Sequence of the second protein:
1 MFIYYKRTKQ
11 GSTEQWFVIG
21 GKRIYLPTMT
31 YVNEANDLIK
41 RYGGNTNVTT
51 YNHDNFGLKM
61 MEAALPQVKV

The following describes two proteins that form a bound complex.

Residue-level contacts at the interface:
Residue V68 in the second protein is in contact with residue A63 in the first protein (closest heavy-atom distance 3.8 Å).
Residue I24 in the second protein contacts residue M60 in the first protein (closest heavy-atom distance 3.7 Å).
Residue V70 in the second protein is in contact with residue K59 in the first protein (closest heavy-atom distance 4.0 Å).
Residue Y42 in the second protein interacts with residue Y51 in the first protein (closest heavy-atom distance 2.7 Å).
Residue G20 in the second protein interacts with residue A64 in the first protein (closest heavy-atom distance 4.2 Å).
Residue L26 in the second protein is in contact with residue M60 in the first protein (closest heavy-atom distance 3.5 Å).
Residue I19 in the second protein contacts residue M60 in the first protein (closest heavy-atom distance 5.0 Å).
Residue R41 in the second protein contacts residue N45 in the first protein (closest heavy-atom distance 3.5 Å).
Residue L38 in the second protein is in contact with residue M61 in the first protein (closest heavy-atom distance 4.1 Å).
Residue K22 in the second protein contacts residue L65 in the first protein (closest heavy-atom distance 4.9 Å).
Residue E34 in the second protein contacts residue G57 in the first protein (closest heavy-atom distance 3.7 Å).
Residue E34 in the second protein interacts with residue F56 in the first protein (closest heavy-atom distance 3.9 Å).
Residue Y42 in the second protein is in contact with residue M61 in the first protein (closest heavy-atom distance 4.2 Å).
Residue G20 in the second protein is in contact with residue G21 in the first protein (closest heavy-atom distance 4.9 Å).
Residue L38 in the second protein is in contact with residue M60 in the first protein (closest heavy-atom distance 4.5 Å).
Residue K22 in the second protein contacts residue A64 in the first protein (closest heavy-atom distance 2.7 Å).
Residue I24 in the second protein interacts with residue A64 in the first protein (closest heavy-atom distance 4.4 Å).
Residue V70 in the second protein contacts residue A63 in the first protein (closest heavy-atom distance 4.7 Å).
Residue V70 in the second protein is in contact with residue F56 in the first protein (closest heavy-atom distance 4.8 Å).
Residue A35 in the second protein interacts with residue M60 in the first protein (closest heavy-atom distance 3.7 Å).
Residue R41 in the second protein contacts residue N47 in the first protein (closest heavy-atom distance 3.7 Å).
Residue Y42 in the second protein interacts with residue F2 in the first protein (closest heavy-atom distance 3.5 Å).
Residue G43 in the second protein interacts with residue N45 in the first protein (closest heavy-atom distance 4.0 Å).
Residue V68 in the second protein is in contact with residue A64 in the first protein (closest heavy-atom distance 4.1 Å).
Residue F17 in the second protein contacts residue M60 in the first protein (closest heavy-atom distance 4.0 Å).
Residue I19 in the second protein is in contact with residue M61 in the first protein (closest heavy-atom distance 4.0 Å).
Residue I19 in the second protein interacts with residue A64 in the first protein (closest heavy-atom distance 3.8 Å).
Residue Y42 in the second protein contacts residue Y4 in the first protein (closest heavy-atom distance 4.0 Å).
Residue Y42 in the second protein interacts with residue N47 in the first protein (closest heavy-atom distance 3.8 Å).
Residue G20 in the second protein contacts residue L65 in the first protein (closest heavy-atom distance 3.8 Å).
Residue Y42 in the second protein interacts with residue T49 in the first protein (closest heavy-atom distance 4.3 Å).
Residue K69 in the second protein interacts with residue A63 in the first protein (closest heavy-atom distance 3.8 Å).
Residue Y31 in the second protein is in contact with residue F56 in the first protein (closest heavy-atom distance 3.5 Å).
Residue R41 in the second protein contacts residue Y51 in the first protein (closest heavy-atom distance 2.9 Å).
Residue Y42 in the second protein is in contact with residue N45 in the first protein (closest heavy-atom distance 3.6 Å).
Residue L38 in the second protein is in contact with residue Y51 in the first protein (closest heavy-atom distance 3.4 Å).
Residue K22 in the second protein is in contact with residue P66 in the first protein (closest heavy-atom distance 4.0 Å).
Residue V70 in the second protein contacts residue M60 in the first protein (closest heavy-atom distance 3.7 Å).
Residue R41 in the second protein is in contact with residue T49 in the first protein (closest heavy-atom distance 3.1 Å).
Residue L38 in the second protein contacts residue G57 in the first protein (closest heavy-atom distance 3.8 Å).
Residue T28 in the second protein interacts with residue F56 in the first protein (closest heavy-atom distance 5.0 Å).
Residue E34 in the second protein contacts residue N55 in the first protein (closest heavy-atom distance 3.4 Å).
Residue Y31 in the second protein interacts with residue M60 in the first protein (closest heavy-atom distance 3.5 Å).
Residue Y42 in the second protein is in contact with residue I3 in the first protein (closest heavy-atom distance 4.8 Å).
Residue T30 in the second protein interacts with residue F56 in the first protein (closest heavy-atom distance 3.6 Å).
Residue E34 in the second protein contacts residue M60 in the first protein (closest heavy-atom distance 4.1 Å).

Sequence of the first protein:
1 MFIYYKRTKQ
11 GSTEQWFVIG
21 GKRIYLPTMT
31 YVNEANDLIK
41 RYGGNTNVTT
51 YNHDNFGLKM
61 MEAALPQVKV